The following describes two proteins that form a bound complex.

Interface contacts:
Residue Y100 in the first protein is in contact with residue F3 in the second protein (closest heavy-atom distance 2.6 Å).
Residue Y117 in the first protein contacts residue I5 in the second protein (closest heavy-atom distance 3.1 Å).
Residue L157 in the first protein contacts residue F3 in the second protein (closest heavy-atom distance 3.7 Å).
Residue N71 in the first protein contacts residue I5 in the second protein (closest heavy-atom distance 3.8 Å).
Residue I143 in the first protein interacts with residue I8 in the second protein (closest heavy-atom distance 4.8 Å).
Residue Q156 in the first protein interacts with residue F3 in the second protein (closest heavy-atom distance 3.9 Å).
Residue T74 in the first protein contacts residue S7 in the second protein (closest heavy-atom distance 4.8 Å).
Residue H172 in the first protein contacts residue T1 in the second protein (closest heavy-atom distance 4.0 Å).
Residue Y10 in the first protein contacts residue F3 in the second protein (closest heavy-atom distance 3.5 Å).
Residue Y160 in the first protein is in contact with residue A2 in the second protein (closest heavy-atom distance 3.1 Å).
Residue Y100 in the first protein contacts residue T1 in the second protein (closest heavy-atom distance 4.3 Å).
Residue K147 in the first protein contacts residue S7 in the second protein (closest heavy-atom distance 3.8 Å).
Residue W168 in the first protein is in contact with residue T1 in the second protein (closest heavy-atom distance 4.2 Å).
Residue Y8 in the first protein is in contact with residue A2 in the second protein (closest heavy-atom distance 3.0 Å).
Residue I81 in the first protein contacts residue I8 in the second protein (closest heavy-atom distance 3.3 Å).
Residue N78 in the first protein interacts with residue P6 in the second protein (closest heavy-atom distance 4.6 Å).
Residue T98 in the first protein interacts with residue I5 in the second protein (closest heavy-atom distance 4.4 Å).
Residue Y85 in the first protein is in contact with residue I8 in the second protein (closest heavy-atom distance 3.0 Å).
Residue E64 in the first protein contacts residue T1 in the second protein (closest heavy-atom distance 2.4 Å).
Residue S68 in the first protein interacts with residue A2 in the second protein (closest heavy-atom distance 4.8 Å).
Residue L164 in the first protein interacts with residue T1 in the second protein (closest heavy-atom distance 4.8 Å).
Residue Y60 in the first protein is in contact with residue T1 in the second protein (closest heavy-atom distance 3.5 Å).
Residue N71 in the first protein is in contact with residue T4 in the second protein (closest heavy-atom distance 3.6 Å).
Residue N78 in the first protein contacts residue I8 in the second protein (closest heavy-atom distance 3.8 Å).
Residue Y160 in the first protein is in contact with residue T1 in the second protein (closest heavy-atom distance 2.5 Å).
Residue Y8 in the first protein contacts residue T1 in the second protein (closest heavy-atom distance 2.7 Å).
Residue E153 in the first protein is in contact with residue P6 in the second protein (closest heavy-atom distance 3.8 Å).
Residue Y100 in the first protein is in contact with residue I5 in the second protein (closest heavy-atom distance 4.3 Å).
Residue Y10 in the first protein interacts with residue A2 in the second protein (closest heavy-atom distance 3.7 Å).
Residue I67 in the first protein interacts with residue T4 in the second protein (closest heavy-atom distance 4.1 Å).
Residue N78 in the first protein is in contact with residue S7 in the second protein (closest heavy-atom distance 4.3 Å).
Residue I67 in the first protein interacts with residue A2 in the second protein (closest heavy-atom distance 3.3 Å).
Residue T70 in the first protein is in contact with residue T4 in the second protein (closest heavy-atom distance 4.2 Å).
Residue N71 in the first protein interacts with residue F3 in the second protein (closest heavy-atom distance 2.6 Å).
Residue T144 in the first protein is in contact with residue I8 in the second protein (closest heavy-atom distance 3.2 Å).
Residue E77 in the first protein interacts with residue S7 in the second protein (closest heavy-atom distance 3.9 Å).
Residue Y117 in the first protein interacts with residue P6 in the second protein (closest heavy-atom distance 3.9 Å).
Residue Y160 in the first protein contacts residue F3 in the second protein (closest heavy-atom distance 3.8 Å).
Residue Y10 in the first protein contacts residue I5 in the second protein (closest heavy-atom distance 4.8 Å).
Residue N115 in the first protein is in contact with residue I5 in the second protein (closest heavy-atom distance 4.6 Å).
Residue W148 in the first protein interacts with residue P6 in the second protein (closest heavy-atom distance 3.3 Å).
Residue T74 in the first protein interacts with residue I5 in the second protein (closest heavy-atom distance 4.1 Å).
Residue W96 in the first protein contacts residue I8 in the second protein (closest heavy-atom distance 3.9 Å).
Residue M6 in the first protein interacts with residue T1 in the second protein (closest heavy-atom distance 3.1 Å).
Residue Y100 in the first protein interacts with residue A2 in the second protein (closest heavy-atom distance 3.0 Å).
Residue Y124 in the first protein is in contact with residue I8 in the second protein (closest heavy-atom distance 4.0 Å).
Residue Q156 in the first protein interacts with residue T4 in the second protein (closest heavy-atom distance 4.8 Å).
Residue E64 in the first protein interacts with residue A2 in the second protein (closest heavy-atom distance 2.9 Å).
Residue F34 in the first protein is in contact with residue T1 in the second protein (closest heavy-atom distance 4.2 Å).
Residue W148 in the first protein is in contact with residue S7 in the second protein (closest heavy-atom distance 3.0 Å).
Residue I67 in the first protein is in contact with residue F3 in the second protein (closest heavy-atom distance 3.6 Å).
Residue T74 in the first protein contacts residue P6 in the second protein (closest heavy-atom distance 3.5 Å).
Residue Y75 in the first protein is in contact with residue I5 in the second protein (closest heavy-atom distance 4.2 Å).
Residue K147 in the first protein interacts with residue I8 in the second protein (closest heavy-atom distance 3.0 Å).
Residue W148 in the first protein interacts with residue I8 in the second protein (closest heavy-atom distance 4.0 Å).

Sequence of the second protein:
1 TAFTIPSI

Sequence of the first protein:
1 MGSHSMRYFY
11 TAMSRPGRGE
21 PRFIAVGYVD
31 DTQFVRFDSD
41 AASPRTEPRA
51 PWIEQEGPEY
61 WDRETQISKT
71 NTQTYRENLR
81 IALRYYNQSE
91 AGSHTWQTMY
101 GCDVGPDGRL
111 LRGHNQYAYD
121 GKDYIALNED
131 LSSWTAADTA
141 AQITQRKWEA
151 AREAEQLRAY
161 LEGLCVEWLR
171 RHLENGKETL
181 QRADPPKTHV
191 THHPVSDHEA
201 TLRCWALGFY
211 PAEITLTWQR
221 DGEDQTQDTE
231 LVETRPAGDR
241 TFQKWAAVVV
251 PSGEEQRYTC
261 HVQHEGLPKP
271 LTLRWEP